The following describes two proteins that form a bound complex.

Residue-level contacts at the interface:
Residue N110 in the first protein interacts with residue Y417 in the second protein (closest heavy-atom distance 3.6 Å).
Residue N80 in the first protein contacts residue T83 in the second protein (closest heavy-atom distance 2.8 Å).
Residue N501 in the first protein interacts with residue F511 in the second protein (closest heavy-atom distance 3.0 Å).
Residue F511 in the first protein contacts residue N501 in the second protein (closest heavy-atom distance 3.0 Å).
Residue H26 in the first protein interacts with residue Q485 in the second protein (closest heavy-atom distance 3.3 Å).
Residue E108 in the first protein interacts with residue R310 in the second protein (closest heavy-atom distance 3.1 Å).
Residue E50 in the first protein contacts residue Y453 in the second protein (closest heavy-atom distance 2.8 Å).
Residue G76 in the first protein interacts with residue S420 in the second protein (closest heavy-atom distance 2.9 Å).
Residue Y453 in the first protein contacts residue N80 in the second protein (closest heavy-atom distance 3.6 Å).
Residue N501 in the first protein is in contact with residue D459 in the second protein (closest heavy-atom distance 2.7 Å).
Residue R310 in the first protein contacts residue N110 in the second protein (closest heavy-atom distance 3.4 Å).
Residue R493 in the first protein contacts residue D39 in the second protein (closest heavy-atom distance 3.3 Å).
Residue G281 in the first protein interacts with residue N110 in the second protein (closest heavy-atom distance 3.6 Å).
Residue T109 in the first protein interacts with residue L311 in the second protein (closest heavy-atom distance 3.6 Å).
Residue Q113 in the first protein interacts with residue Y417 in the second protein (closest heavy-atom distance 2.8 Å).
Residue T109 in the first protein contacts residue G281 in the second protein (closest heavy-atom distance 3.7 Å).
Residue H26 in the first protein interacts with residue T481 in the second protein (closest heavy-atom distance 3.3 Å).
Residue G449 in the first protein interacts with residue R48 in the second protein (closest heavy-atom distance 3.3 Å).
Residue Q35 in the first protein is in contact with residue R493 in the second protein (closest heavy-atom distance 2.7 Å).
Residue R48 in the first protein is in contact with residue Y504 in the second protein (closest heavy-atom distance 3.3 Å).
Residue V489 in the first protein contacts residue D31 in the second protein (closest heavy-atom distance 3.5 Å).
Residue L418 in the first protein contacts residue Q113 in the second protein (closest heavy-atom distance 3.2 Å).
Residue D31 in the first protein is in contact with residue V489 in the second protein (closest heavy-atom distance 3.4 Å).
Residue D448 in the first protein contacts residue R48 in the second protein (closest heavy-atom distance 2.9 Å).
Residue N80 in the first protein contacts residue Y453 in the second protein (closest heavy-atom distance 3.6 Å).
Residue A510 in the first protein is in contact with residue S503 in the second protein (closest heavy-atom distance 3.0 Å).
Residue N110 in the first protein is in contact with residue E307 in the second protein (closest heavy-atom distance 3.2 Å).
Residue R493 in the first protein contacts residue Q35 in the second protein (closest heavy-atom distance 2.6 Å).
Residue H49 in the first protein contacts residue Y453 in the second protein (closest heavy-atom distance 3.4 Å).
Residue T111 in the first protein interacts with residue H286 in the second protein (closest heavy-atom distance 2.7 Å).
Residue N110 in the first protein contacts residue G281 in the second protein (closest heavy-atom distance 3.5 Å).
Residue H286 in the first protein interacts with residue T111 in the second protein (closest heavy-atom distance 2.7 Å).
Residue N110 in the first protein is in contact with residue L282 in the second protein (closest heavy-atom distance 2.9 Å).
Residue R48 in the first protein is in contact with residue D448 in the second protein (closest heavy-atom distance 2.9 Å).
Residue R48 in the first protein is in contact with residue G449 in the second protein (closest heavy-atom distance 3.3 Å).
Residue M121 in the first protein is in contact with residue M121 in the second protein (closest heavy-atom distance 3.7 Å).
Residue T109 in the first protein contacts residue H286 in the second protein (closest heavy-atom distance 3.6 Å).
Residue T79 in the first protein contacts residue T83 in the second protein (closest heavy-atom distance 2.8 Å).
Residue S420 in the first protein interacts with residue G76 in the second protein (closest heavy-atom distance 2.8 Å).
Residue D459 in the first protein is in contact with residue N501 in the second protein (closest heavy-atom distance 2.8 Å).
Residue E307 in the first protein contacts residue N110 in the second protein (closest heavy-atom distance 3.3 Å).
Residue R310 in the first protein interacts with residue E108 in the second protein (closest heavy-atom distance 3.1 Å).
Residue D31 in the first protein interacts with residue Q485 in the second protein (closest heavy-atom distance 3.0 Å).
Residue S503 in the first protein interacts with residue A510 in the second protein (closest heavy-atom distance 3.0 Å).
Residue N110 in the first protein is in contact with residue F280 in the second protein (closest heavy-atom distance 3.1 Å).
Residue D39 in the first protein interacts with residue R493 in the second protein (closest heavy-atom distance 3.1 Å).
Residue Q113 in the first protein is in contact with residue L418 in the second protein (closest heavy-atom distance 3.1 Å).
Residue L282 in the first protein interacts with residue N110 in the second protein (closest heavy-atom distance 3.0 Å).
Residue N110 in the first protein interacts with residue R310 in the second protein (closest heavy-atom distance 3.4 Å).
Residue Y453 in the first protein interacts with residue H49 in the second protein (closest heavy-atom distance 3.4 Å).
Residue T83 in the first protein contacts residue N80 in the second protein (closest heavy-atom distance 2.8 Å).
Residue Q485 in the first protein is in contact with residue D31 in the second protein (closest heavy-atom distance 3.0 Å).
Residue Y417 in the first protein interacts with residue Q113 in the second protein (closest heavy-atom distance 2.9 Å).
Residue F280 in the first protein is in contact with residue N110 in the second protein (closest heavy-atom distance 3.1 Å).
Residue Y504 in the first protein is in contact with residue R48 in the second protein (closest heavy-atom distance 3.3 Å).
Residue T481 in the first protein interacts with residue H26 in the second protein (closest heavy-atom distance 3.4 Å).
Residue Q485 in the first protein interacts with residue H26 in the second protein (closest heavy-atom distance 3.4 Å).
Residue T83 in the first protein contacts residue T79 in the second protein (closest heavy-atom distance 2.9 Å).
Residue H286 in the first protein interacts with residue T109 in the second protein (closest heavy-atom distance 3.5 Å).
Residue Y453 in the first protein is in contact with residue E50 in the second protein (closest heavy-atom distance 2.9 Å).

Sequence of the second protein:
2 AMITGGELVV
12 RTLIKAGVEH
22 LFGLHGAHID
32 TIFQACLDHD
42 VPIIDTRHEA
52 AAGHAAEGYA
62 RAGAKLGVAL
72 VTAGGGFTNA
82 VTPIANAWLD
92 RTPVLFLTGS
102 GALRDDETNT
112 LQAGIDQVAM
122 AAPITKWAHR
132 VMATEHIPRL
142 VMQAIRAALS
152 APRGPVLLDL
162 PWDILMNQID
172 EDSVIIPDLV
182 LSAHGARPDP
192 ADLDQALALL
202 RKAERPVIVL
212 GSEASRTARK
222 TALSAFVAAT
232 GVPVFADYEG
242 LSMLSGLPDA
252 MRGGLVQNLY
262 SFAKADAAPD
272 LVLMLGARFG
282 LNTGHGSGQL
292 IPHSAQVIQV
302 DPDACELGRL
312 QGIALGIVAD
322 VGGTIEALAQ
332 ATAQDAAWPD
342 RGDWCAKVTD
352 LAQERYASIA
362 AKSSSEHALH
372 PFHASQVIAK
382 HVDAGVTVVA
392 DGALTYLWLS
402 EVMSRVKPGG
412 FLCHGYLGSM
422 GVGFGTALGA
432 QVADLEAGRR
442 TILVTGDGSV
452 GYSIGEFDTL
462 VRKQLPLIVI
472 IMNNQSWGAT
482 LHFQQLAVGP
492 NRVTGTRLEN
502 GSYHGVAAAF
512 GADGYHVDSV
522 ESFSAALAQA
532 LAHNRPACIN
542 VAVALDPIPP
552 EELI

Sequence of the first protein:
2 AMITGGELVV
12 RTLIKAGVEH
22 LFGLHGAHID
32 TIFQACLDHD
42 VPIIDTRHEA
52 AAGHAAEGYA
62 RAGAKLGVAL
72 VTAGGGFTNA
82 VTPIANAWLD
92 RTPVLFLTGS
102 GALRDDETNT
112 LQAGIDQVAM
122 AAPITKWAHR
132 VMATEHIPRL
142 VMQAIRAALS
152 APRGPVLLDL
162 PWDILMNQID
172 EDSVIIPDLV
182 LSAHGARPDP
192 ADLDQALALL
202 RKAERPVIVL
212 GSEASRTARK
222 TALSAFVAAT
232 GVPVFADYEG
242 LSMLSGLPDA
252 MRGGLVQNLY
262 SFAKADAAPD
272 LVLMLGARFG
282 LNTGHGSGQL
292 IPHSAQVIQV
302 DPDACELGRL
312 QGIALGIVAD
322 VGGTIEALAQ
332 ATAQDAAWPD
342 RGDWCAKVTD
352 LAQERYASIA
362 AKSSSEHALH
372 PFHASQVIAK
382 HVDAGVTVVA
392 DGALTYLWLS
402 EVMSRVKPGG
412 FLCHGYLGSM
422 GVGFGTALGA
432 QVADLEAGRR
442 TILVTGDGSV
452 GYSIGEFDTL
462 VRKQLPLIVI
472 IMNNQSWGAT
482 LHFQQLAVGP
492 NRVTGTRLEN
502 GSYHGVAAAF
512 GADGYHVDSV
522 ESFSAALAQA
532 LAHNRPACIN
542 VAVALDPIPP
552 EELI